Sequence of chain B:
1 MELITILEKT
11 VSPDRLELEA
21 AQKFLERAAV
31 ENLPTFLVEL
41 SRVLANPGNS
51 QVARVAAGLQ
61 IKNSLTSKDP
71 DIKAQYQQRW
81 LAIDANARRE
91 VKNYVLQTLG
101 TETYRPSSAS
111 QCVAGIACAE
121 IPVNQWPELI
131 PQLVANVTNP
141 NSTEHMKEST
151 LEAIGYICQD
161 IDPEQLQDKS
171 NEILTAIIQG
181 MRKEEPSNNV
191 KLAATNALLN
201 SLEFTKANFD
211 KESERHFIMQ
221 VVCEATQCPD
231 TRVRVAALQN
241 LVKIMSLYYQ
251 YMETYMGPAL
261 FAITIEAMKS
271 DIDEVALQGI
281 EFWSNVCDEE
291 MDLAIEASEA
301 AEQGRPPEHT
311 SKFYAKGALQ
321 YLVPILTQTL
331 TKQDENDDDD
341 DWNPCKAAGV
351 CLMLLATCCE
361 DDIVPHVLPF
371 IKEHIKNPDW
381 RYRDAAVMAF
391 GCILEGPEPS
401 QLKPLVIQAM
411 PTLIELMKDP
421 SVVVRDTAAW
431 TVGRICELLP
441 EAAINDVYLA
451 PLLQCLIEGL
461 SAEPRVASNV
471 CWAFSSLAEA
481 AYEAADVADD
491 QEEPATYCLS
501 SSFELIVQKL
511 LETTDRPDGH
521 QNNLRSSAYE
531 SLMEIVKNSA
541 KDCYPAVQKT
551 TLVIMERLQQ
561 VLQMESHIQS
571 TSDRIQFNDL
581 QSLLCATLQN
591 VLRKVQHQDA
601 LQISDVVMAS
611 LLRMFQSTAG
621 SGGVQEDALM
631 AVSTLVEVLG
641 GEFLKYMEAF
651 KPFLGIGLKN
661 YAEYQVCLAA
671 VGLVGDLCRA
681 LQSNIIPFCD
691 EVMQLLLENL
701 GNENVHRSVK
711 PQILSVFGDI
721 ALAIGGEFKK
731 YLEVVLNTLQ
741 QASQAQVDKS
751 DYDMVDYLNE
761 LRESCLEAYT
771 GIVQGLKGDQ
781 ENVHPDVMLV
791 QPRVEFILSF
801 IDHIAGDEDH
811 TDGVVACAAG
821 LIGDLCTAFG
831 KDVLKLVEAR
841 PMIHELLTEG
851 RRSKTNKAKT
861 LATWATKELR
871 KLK

Contacts between the two chains:
Residue S708 in chain B contacts residue D24 in chain A (closest heavy-atom distance 3.8 Å).
Residue V705 in chain B is in contact with residue D24 in chain A (closest heavy-atom distance 4.5 Å).
Residue R707 in chain B is in contact with residue D24 in chain A (closest heavy-atom distance 3.2 Å).
Residue H706 in chain B interacts with residue D24 in chain A (closest heavy-atom distance 3.3 Å).
Residue V709 in chain B interacts with residue D24 in chain A (closest heavy-atom distance 4.9 Å).

Sequence of chain A:
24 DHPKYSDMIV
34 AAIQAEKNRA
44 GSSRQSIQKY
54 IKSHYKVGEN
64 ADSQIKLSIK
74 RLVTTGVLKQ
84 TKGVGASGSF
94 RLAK

These two protein chains interact to form a complex.